This data describes a binding interaction between two proteins.

Contacts between the two chains:
Residue Q23 in protein 2 contacts residue I26 in protein 1 (closest heavy-atom distance 4.0 Å).
Residue I4 in protein 2 contacts residue M72 in protein 1 (closest heavy-atom distance 3.7 Å).
Residue I26 in protein 2 is in contact with residue Q23 in protein 1 (closest heavy-atom distance 4.0 Å).
Residue Q32 in protein 2 interacts with residue T16 in protein 1 (closest heavy-atom distance 3.0 Å).
Residue A27 in protein 2 contacts residue Q23 in protein 1 (closest heavy-atom distance 3.1 Å).
Residue F8 in protein 2 interacts with residue M72 in protein 1 (closest heavy-atom distance 2.9 Å).
Residue R19 in protein 2 is in contact with residue A31 in protein 1 (closest heavy-atom distance 3.3 Å).
Residue K85 in protein 2 interacts with residue Q35 in protein 1 (closest heavy-atom distance 3.2 Å).
Residue E29 in protein 2 contacts residue F8 in protein 1 (closest heavy-atom distance 3.3 Å).
Residue T16 in protein 2 interacts with residue Q32 in protein 1 (closest heavy-atom distance 3.1 Å).
Residue E33 in protein 2 interacts with residue D20 in protein 1 (closest heavy-atom distance 3.9 Å).
Residue Q28 in protein 2 is in contact with residue L22 in protein 1 (closest heavy-atom distance 3.8 Å).
Residue Y39 in protein 2 is in contact with residue L81 in protein 1 (closest heavy-atom distance 4.0 Å).
Residue V50 in protein 2 interacts with residue A46 in protein 1 (closest heavy-atom distance 4.0 Å).
Residue L43 in protein 2 interacts with residue L47 in protein 1 (closest heavy-atom distance 3.7 Å).
Residue I4 in protein 2 is in contact with residue Q69 in protein 1 (closest heavy-atom distance 3.3 Å).
Residue T36 in protein 2 contacts residue K85 in protein 1 (closest heavy-atom distance 4.0 Å).
Residue R21 in protein 2 contacts residue Q28 in protein 1 (closest heavy-atom distance 3.9 Å).
Residue K13 in protein 2 interacts with residue E29 in protein 1 (closest heavy-atom distance 3.6 Å).
Residue M72 in protein 2 is in contact with residue I4 in protein 1 (closest heavy-atom distance 3.8 Å).
Residue A46 in protein 2 interacts with residue V50 in protein 1 (closest heavy-atom distance 4.0 Å).
Residue L47 in protein 2 is in contact with residue L43 in protein 1 (closest heavy-atom distance 3.7 Å).
Residue Q23 in protein 2 contacts residue I25 in protein 1 (closest heavy-atom distance 3.8 Å).
Residue V17 in protein 2 interacts with residue A31 in protein 1 (closest heavy-atom distance 4.0 Å).
Residue R21 in protein 2 is in contact with residue E29 in protein 1 (closest heavy-atom distance 2.9 Å).
Residue A31 in protein 2 interacts with residue V17 in protein 1 (closest heavy-atom distance 4.0 Å).
Residue V74 in protein 2 contacts residue I4 in protein 1 (closest heavy-atom distance 3.6 Å).
Residue M72 in protein 2 contacts residue F8 in protein 1 (closest heavy-atom distance 2.9 Å).
Residue T42 in protein 2 interacts with residue Y54 in protein 1 (closest heavy-atom distance 3.4 Å).
Residue E83 in protein 2 interacts with residue E33 in protein 1 (closest heavy-atom distance 3.8 Å).
Residue I25 in protein 2 interacts with residue I24 in protein 1 (closest heavy-atom distance 3.6 Å).
Residue Q23 in protein 2 is in contact with residue A27 in protein 1 (closest heavy-atom distance 3.1 Å).
Residue F8 in protein 2 is in contact with residue E29 in protein 1 (closest heavy-atom distance 3.6 Å).
Residue A18 in protein 2 interacts with residue A31 in protein 1 (closest heavy-atom distance 3.5 Å).
Residue I25 in protein 2 contacts residue Q23 in protein 1 (closest heavy-atom distance 3.8 Å).
Residue A31 in protein 2 interacts with residue D20 in protein 1 (closest heavy-atom distance 3.1 Å).
Residue D20 in protein 2 interacts with residue R30 in protein 1 (closest heavy-atom distance 3.1 Å).
Residue I24 in protein 2 contacts residue I25 in protein 1 (closest heavy-atom distance 3.6 Å).
Residue D20 in protein 2 contacts residue A31 in protein 1 (closest heavy-atom distance 3.1 Å).
Residue Q35 in protein 2 is in contact with residue K85 in protein 1 (closest heavy-atom distance 3.2 Å).
Residue A18 in protein 2 interacts with residue E33 in protein 1 (closest heavy-atom distance 3.7 Å).
Residue L81 in protein 2 interacts with residue Y39 in protein 1 (closest heavy-atom distance 4.0 Å).
Residue I24 in protein 2 interacts with residue I24 in protein 1 (closest heavy-atom distance 4.0 Å).
Residue D20 in protein 2 interacts with residue E33 in protein 1 (closest heavy-atom distance 3.9 Å).
Residue E29 in protein 2 contacts residue D20 in protein 1 (closest heavy-atom distance 3.5 Å).
Residue Y54 in protein 2 interacts with residue T42 in protein 1 (closest heavy-atom distance 3.4 Å).
Residue E33 in protein 2 interacts with residue E83 in protein 1 (closest heavy-atom distance 3.8 Å).
Residue D20 in protein 2 interacts with residue E29 in protein 1 (closest heavy-atom distance 3.6 Å).
Residue L22 in protein 2 interacts with residue Q28 in protein 1 (closest heavy-atom distance 3.8 Å).
Residue E29 in protein 2 is in contact with residue K13 in protein 1 (closest heavy-atom distance 3.8 Å).
Residue I4 in protein 2 interacts with residue V74 in protein 1 (closest heavy-atom distance 3.6 Å).
Residue A31 in protein 2 contacts residue R19 in protein 1 (closest heavy-atom distance 3.2 Å).
Residue E29 in protein 2 is in contact with residue R21 in protein 1 (closest heavy-atom distance 2.9 Å).
Residue Q69 in protein 2 interacts with residue I4 in protein 1 (closest heavy-atom distance 3.3 Å).
Residue R30 in protein 2 contacts residue D20 in protein 1 (closest heavy-atom distance 3.1 Å).
Residue A31 in protein 2 is in contact with residue A18 in protein 1 (closest heavy-atom distance 3.5 Å).
Residue K85 in protein 2 is in contact with residue T36 in protein 1 (closest heavy-atom distance 4.0 Å).
Residue E33 in protein 2 interacts with residue A18 in protein 1 (closest heavy-atom distance 3.7 Å).
Residue Q28 in protein 2 is in contact with residue R21 in protein 1 (closest heavy-atom distance 3.9 Å).
Residue I25 in protein 2 interacts with residue I25 in protein 1 (closest heavy-atom distance 2.8 Å).

Sequence of protein 2:
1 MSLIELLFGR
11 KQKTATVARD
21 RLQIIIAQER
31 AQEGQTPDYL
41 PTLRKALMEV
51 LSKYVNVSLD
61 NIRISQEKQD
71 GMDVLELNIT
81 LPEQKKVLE

Sequence of protein 1:
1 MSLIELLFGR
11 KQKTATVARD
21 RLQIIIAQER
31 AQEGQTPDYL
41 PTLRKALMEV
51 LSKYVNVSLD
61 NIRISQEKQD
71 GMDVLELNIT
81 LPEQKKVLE